Sequence of protein 1:
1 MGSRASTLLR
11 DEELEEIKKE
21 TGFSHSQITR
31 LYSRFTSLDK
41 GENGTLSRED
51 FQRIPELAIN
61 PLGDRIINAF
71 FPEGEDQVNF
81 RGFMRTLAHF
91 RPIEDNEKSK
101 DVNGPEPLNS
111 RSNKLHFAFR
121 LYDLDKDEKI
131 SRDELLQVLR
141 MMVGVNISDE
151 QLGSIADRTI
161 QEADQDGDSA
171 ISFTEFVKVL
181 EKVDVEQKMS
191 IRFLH

Sequence of protein 2:
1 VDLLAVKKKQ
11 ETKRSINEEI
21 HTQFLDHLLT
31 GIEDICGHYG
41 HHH

The following describes two proteins that form a bound complex.

Residue-level contacts at the interface:
Residue A69 in protein 1 interacts with residue I32 in protein 2 (closest heavy-atom distance 3.4 Å).
Residue E12 in protein 1 interacts with residue Y39 in protein 2 (closest heavy-atom distance 3.0 Å).
Residue L87 in protein 1 interacts with residue I32 in protein 2 (closest heavy-atom distance 4.3 Å).
Residue I191 in protein 1 interacts with residue E33 in protein 2 (closest heavy-atom distance 3.8 Å).
Residue R34 in protein 1 is in contact with residue G40 in protein 2 (closest heavy-atom distance 2.9 Å).
Residue F90 in protein 1 contacts residue I32 in protein 2 (closest heavy-atom distance 3.5 Å).
Residue E13 in protein 1 is in contact with residue H38 in protein 2 (closest heavy-atom distance 3.0 Å).
Residue R65 in protein 1 contacts residue G31 in protein 2 (closest heavy-atom distance 3.0 Å).
Residue I191 in protein 1 interacts with residue L29 in protein 2 (closest heavy-atom distance 3.8 Å).
Residue I17 in protein 1 interacts with residue C36 in protein 2 (closest heavy-atom distance 3.5 Å).
Residue F35 in protein 1 contacts residue I35 in protein 2 (closest heavy-atom distance 3.2 Å).
Residue S190 in protein 1 contacts residue L29 in protein 2 (closest heavy-atom distance 3.6 Å).
Residue R34 in protein 1 contacts residue H42 in protein 2 (closest heavy-atom distance 4.1 Å).
Residue K188 in protein 1 interacts with residue L25 in protein 2 (closest heavy-atom distance 4.0 Å).
Residue V185 in protein 1 is in contact with residue L25 in protein 2 (closest heavy-atom distance 4.0 Å).
Residue Y122 in protein 1 contacts residue F24 in protein 2 (closest heavy-atom distance 2.6 Å).
Residue L121 in protein 1 is in contact with residue L28 in protein 2 (closest heavy-atom distance 3.5 Å).
Residue L139 in protein 1 interacts with residue I20 in protein 2 (closest heavy-atom distance 4.1 Å).
Residue F176 in protein 1 contacts residue H21 in protein 2 (closest heavy-atom distance 2.7 Å).
Residue L9 in protein 1 is in contact with residue E33 in protein 2 (closest heavy-atom distance 3.4 Å).
Residue R10 in protein 1 interacts with residue Y39 in protein 2 (closest heavy-atom distance 4.1 Å).
Residue E162 in protein 1 interacts with residue I16 in protein 2 (closest heavy-atom distance 3.1 Å).
Residue R65 in protein 1 is in contact with residue H27 in protein 2 (closest heavy-atom distance 4.2 Å).
Residue V179 in protein 1 is in contact with residue E18 in protein 2 (closest heavy-atom distance 4.2 Å).
Residue V179 in protein 1 interacts with residue N17 in protein 2 (closest heavy-atom distance 3.3 Å).
Residue V179 in protein 1 contacts residue H21 in protein 2 (closest heavy-atom distance 4.2 Å).
Residue I54 in protein 1 interacts with residue I35 in protein 2 (closest heavy-atom distance 4.3 Å).
Residue I66 in protein 1 is in contact with residue I35 in protein 2 (closest heavy-atom distance 3.9 Å).
Residue L38 in protein 1 interacts with residue G40 in protein 2 (closest heavy-atom distance 4.3 Å).
Residue T159 in protein 1 contacts residue I16 in protein 2 (closest heavy-atom distance 3.3 Å).
Residue E56 in protein 1 interacts with residue G31 in protein 2 (closest heavy-atom distance 4.3 Å).
Residue R65 in protein 1 contacts residue I32 in protein 2 (closest heavy-atom distance 3.1 Å).
Residue M142 in protein 1 is in contact with residue F24 in protein 2 (closest heavy-atom distance 3.9 Å).
Residue R34 in protein 1 contacts residue H38 in protein 2 (closest heavy-atom distance 4.2 Å).
Residue L31 in protein 1 contacts residue C36 in protein 2 (closest heavy-atom distance 3.3 Å).
Residue L31 in protein 1 interacts with residue H38 in protein 2 (closest heavy-atom distance 3.3 Å).
Residue M189 in protein 1 contacts residue L29 in protein 2 (closest heavy-atom distance 4.0 Å).
Residue E13 in protein 1 contacts residue G37 in protein 2 (closest heavy-atom distance 2.5 Å).
Residue F35 in protein 1 interacts with residue C36 in protein 2 (closest heavy-atom distance 3.1 Å).
Residue L8 in protein 1 contacts residue Y39 in protein 2 (closest heavy-atom distance 3.4 Å).
Residue T86 in protein 1 interacts with residue I32 in protein 2 (closest heavy-atom distance 3.7 Å).
Residue E56 in protein 1 is in contact with residue I35 in protein 2 (closest heavy-atom distance 3.9 Å).
Residue E56 in protein 1 contacts residue D34 in protein 2 (closest heavy-atom distance 2.4 Å).
Residue I191 in protein 1 contacts residue T30 in protein 2 (closest heavy-atom distance 4.3 Å).
Residue M142 in protein 1 interacts with residue I20 in protein 2 (closest heavy-atom distance 3.4 Å).
Residue E13 in protein 1 interacts with residue Y39 in protein 2 (closest heavy-atom distance 3.7 Å).
Residue R65 in protein 1 contacts residue L28 in protein 2 (closest heavy-atom distance 3.3 Å).
Residue F90 in protein 1 interacts with residue L29 in protein 2 (closest heavy-atom distance 3.3 Å).
Residue I17 in protein 1 interacts with residue E33 in protein 2 (closest heavy-atom distance 3.5 Å).
Residue E13 in protein 1 contacts residue C36 in protein 2 (closest heavy-atom distance 3.0 Å).
Residue L135 in protein 1 interacts with residue I20 in protein 2 (closest heavy-atom distance 3.7 Å).
Residue E16 in protein 1 interacts with residue H38 in protein 2 (closest heavy-atom distance 2.8 Å).
Residue L9 in protein 1 interacts with residue C36 in protein 2 (closest heavy-atom distance 3.1 Å).
Residue V183 in protein 1 is in contact with residue E18 in protein 2 (closest heavy-atom distance 3.7 Å).
Residue A163 in protein 1 interacts with residue I16 in protein 2 (closest heavy-atom distance 3.8 Å).
Residue A118 in protein 1 contacts residue F24 in protein 2 (closest heavy-atom distance 4.2 Å).
Residue L121 in protein 1 interacts with residue F24 in protein 2 (closest heavy-atom distance 4.3 Å).
Residue K188 in protein 1 interacts with residue L29 in protein 2 (closest heavy-atom distance 3.3 Å).
Residue L31 in protein 1 is in contact with residue G37 in protein 2 (closest heavy-atom distance 3.5 Å).
Residue F117 in protein 1 interacts with residue I32 in protein 2 (closest heavy-atom distance 4.1 Å).